Sequence of chain A:
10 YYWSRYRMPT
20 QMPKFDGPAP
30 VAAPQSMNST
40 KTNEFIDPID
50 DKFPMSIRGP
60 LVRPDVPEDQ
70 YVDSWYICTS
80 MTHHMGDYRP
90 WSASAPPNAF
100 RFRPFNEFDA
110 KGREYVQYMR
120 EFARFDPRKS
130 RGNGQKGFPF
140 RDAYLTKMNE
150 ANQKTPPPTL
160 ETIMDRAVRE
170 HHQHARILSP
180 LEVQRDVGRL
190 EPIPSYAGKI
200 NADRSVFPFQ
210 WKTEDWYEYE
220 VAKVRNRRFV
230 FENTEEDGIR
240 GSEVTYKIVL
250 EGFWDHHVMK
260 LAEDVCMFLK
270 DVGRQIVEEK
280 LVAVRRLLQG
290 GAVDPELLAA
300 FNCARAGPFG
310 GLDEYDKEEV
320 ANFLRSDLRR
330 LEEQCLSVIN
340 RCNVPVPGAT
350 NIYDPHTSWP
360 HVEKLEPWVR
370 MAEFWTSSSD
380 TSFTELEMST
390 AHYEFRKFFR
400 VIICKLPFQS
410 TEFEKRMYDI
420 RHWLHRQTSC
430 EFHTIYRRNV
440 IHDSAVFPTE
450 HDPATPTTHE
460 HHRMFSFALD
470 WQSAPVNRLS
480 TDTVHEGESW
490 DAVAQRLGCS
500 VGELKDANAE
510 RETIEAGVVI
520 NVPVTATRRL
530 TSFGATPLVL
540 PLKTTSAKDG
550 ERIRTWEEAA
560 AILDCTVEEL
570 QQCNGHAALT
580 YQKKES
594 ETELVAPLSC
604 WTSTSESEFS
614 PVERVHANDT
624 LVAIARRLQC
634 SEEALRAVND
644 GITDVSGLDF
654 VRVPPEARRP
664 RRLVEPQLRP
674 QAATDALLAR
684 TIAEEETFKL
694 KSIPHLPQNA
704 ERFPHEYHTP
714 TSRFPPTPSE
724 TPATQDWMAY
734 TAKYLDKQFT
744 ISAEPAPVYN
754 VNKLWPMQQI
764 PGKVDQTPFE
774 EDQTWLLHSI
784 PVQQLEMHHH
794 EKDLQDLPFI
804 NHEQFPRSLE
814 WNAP

Sequence of chain B:
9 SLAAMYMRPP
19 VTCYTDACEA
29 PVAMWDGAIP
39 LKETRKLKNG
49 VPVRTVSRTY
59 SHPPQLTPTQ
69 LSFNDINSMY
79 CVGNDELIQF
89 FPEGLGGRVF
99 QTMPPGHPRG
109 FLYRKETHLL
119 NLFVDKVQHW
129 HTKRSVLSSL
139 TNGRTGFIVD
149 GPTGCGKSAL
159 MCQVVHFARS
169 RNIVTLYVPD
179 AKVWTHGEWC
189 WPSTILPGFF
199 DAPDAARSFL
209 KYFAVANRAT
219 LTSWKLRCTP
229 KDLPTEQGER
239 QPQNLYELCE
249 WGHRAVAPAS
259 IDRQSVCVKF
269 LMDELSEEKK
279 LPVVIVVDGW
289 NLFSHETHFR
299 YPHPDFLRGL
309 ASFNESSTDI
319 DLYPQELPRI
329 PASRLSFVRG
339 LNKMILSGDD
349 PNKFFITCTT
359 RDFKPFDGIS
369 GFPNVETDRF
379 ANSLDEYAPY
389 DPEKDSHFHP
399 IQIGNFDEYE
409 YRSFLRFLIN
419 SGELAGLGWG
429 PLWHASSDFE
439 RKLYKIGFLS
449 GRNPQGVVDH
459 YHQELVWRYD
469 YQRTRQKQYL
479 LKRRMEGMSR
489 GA

This data describes a binding interaction between two proteins.

Residue-level contacts at the interface:
Residue T727 in chain A interacts with residue L325 in chain B (closest heavy-atom distance 3.2 Å).
Residue T727 in chain A interacts with residue P326 in chain B (closest heavy-atom distance 3.1 Å).
Residue P771 in chain A interacts with residue E324 in chain B (closest heavy-atom distance 4.3 Å).
Residue T158 in chain A contacts residue E406 in chain B (closest heavy-atom distance 3.1 Å).
Residue T777 in chain A is in contact with residue Q323 in chain B (closest heavy-atom distance 4.3 Å).
Residue Y737 in chain A contacts residue L305 in chain B (closest heavy-atom distance 4.1 Å).
Residue W730 in chain A interacts with residue Y299 in chain B (closest heavy-atom distance 3.4 Å).
Residue P721 in chain A contacts residue D317 in chain B (closest heavy-atom distance 3.2 Å).
Residue W730 in chain A is in contact with residue R332 in chain B (closest heavy-atom distance 3.5 Å).
Residue T161 in chain A interacts with residue E406 in chain B (closest heavy-atom distance 4.0 Å).
Residue W730 in chain A is in contact with residue P329 in chain B (closest heavy-atom distance 4.0 Å).
Residue T777 in chain A contacts residue E324 in chain B (closest heavy-atom distance 3.5 Å).
Residue H781 in chain A contacts residue P322 in chain B (closest heavy-atom distance 3.6 Å).
Residue F742 in chain A is in contact with residue R332 in chain B (closest heavy-atom distance 3.7 Å).
Residue S722 in chain A contacts residue D317 in chain B (closest heavy-atom distance 3.1 Å).
Residue P721 in chain A is in contact with residue Y321 in chain B (closest heavy-atom distance 4.4 Å).
Residue Y733 in chain A interacts with residue P300 in chain B (closest heavy-atom distance 2.6 Å).
Residue Y216 in chain A contacts residue I367 in chain B (closest heavy-atom distance 3.7 Å).
Residue F772 in chain A interacts with residue E324 in chain B (closest heavy-atom distance 3.4 Å).
Residue H781 in chain A is in contact with residue Y321 in chain B (closest heavy-atom distance 3.7 Å).
Residue Y216 in chain A is in contact with residue D365 in chain B (closest heavy-atom distance 4.3 Å).
Residue P707 in chain A interacts with residue L320 in chain B (closest heavy-atom distance 4.2 Å).
Residue Y737 in chain A is in contact with residue P302 in chain B (closest heavy-atom distance 3.5 Å).
Residue Y216 in chain A contacts residue G366 in chain B (closest heavy-atom distance 3.9 Å).
Residue L780 in chain A is in contact with residue P322 in chain B (closest heavy-atom distance 3.8 Å).
Residue T734 in chain A interacts with residue Y299 in chain B (closest heavy-atom distance 3.9 Å).
Residue T724 in chain A is in contact with residue P302 in chain B (closest heavy-atom distance 3.4 Å).
Residue P719 in chain A contacts residue Y321 in chain B (closest heavy-atom distance 3.6 Å).
Residue E773 in chain A contacts residue R298 in chain B (closest heavy-atom distance 2.9 Å).
Residue E704 in chain A contacts residue E313 in chain B (closest heavy-atom distance 4.2 Å).
Residue E160 in chain A interacts with residue Y407 in chain B (closest heavy-atom distance 3.1 Å).
Residue T212 in chain A interacts with residue D365 in chain B (closest heavy-atom distance 3.2 Å).
Residue T158 in chain A interacts with residue D405 in chain B (closest heavy-atom distance 4.2 Å).
Residue T734 in chain A interacts with residue R332 in chain B (closest heavy-atom distance 4.2 Å).
Residue L738 in chain A interacts with residue F198 in chain B (closest heavy-atom distance 3.9 Å).
Residue R705 in chain A interacts with residue E313 in chain B (closest heavy-atom distance 3.5 Å).
Residue E773 in chain A contacts residue E324 in chain B (closest heavy-atom distance 2.6 Å).
Residue T777 in chain A contacts residue P322 in chain B (closest heavy-atom distance 3.6 Å).
Residue Q769 in chain A interacts with residue P322 in chain B (closest heavy-atom distance 4.2 Å).
Residue D729 in chain A contacts residue P326 in chain B (closest heavy-atom distance 4.0 Å).
Residue W730 in chain A is in contact with residue P326 in chain B (closest heavy-atom distance 4.0 Å).
Residue S782 in chain A is in contact with residue Y321 in chain B (closest heavy-atom distance 4.5 Å).
Residue E774 in chain A interacts with residue R298 in chain B (closest heavy-atom distance 3.2 Å).
Residue T727 in chain A interacts with residue P302 in chain B (closest heavy-atom distance 4.3 Å).
Residue P721 in chain A interacts with residue Q323 in chain B (closest heavy-atom distance 3.5 Å).
Residue L738 in chain A interacts with residue G196 in chain B (closest heavy-atom distance 4.2 Å).
Residue T724 in chain A contacts residue H301 in chain B (closest heavy-atom distance 3.6 Å).
Residue M163 in chain A contacts residue Y407 in chain B (closest heavy-atom distance 4.0 Å).
Residue Y733 in chain A is in contact with residue Y299 in chain B (closest heavy-atom distance 3.4 Å).
Residue Y733 in chain A is in contact with residue L325 in chain B (closest heavy-atom distance 4.5 Å).
Residue Y733 in chain A interacts with residue L305 in chain B (closest heavy-atom distance 3.7 Å).
Residue L738 in chain A interacts with residue Y299 in chain B (closest heavy-atom distance 3.6 Å).
Residue E774 in chain A is in contact with residue E324 in chain B (closest heavy-atom distance 2.8 Å).
Residue D739 in chain A is in contact with residue G196 in chain B (closest heavy-atom distance 4.3 Å).
Residue W730 in chain A contacts residue R327 in chain B (closest heavy-atom distance 4.2 Å).
Residue L159 in chain A is in contact with residue Y407 in chain B (closest heavy-atom distance 4.0 Å).
Residue Y733 in chain A interacts with residue P302 in chain B (closest heavy-atom distance 4.1 Å).
Residue E160 in chain A contacts residue E406 in chain B (closest heavy-atom distance 3.6 Å).
Residue D739 in chain A contacts residue P195 in chain B (closest heavy-atom distance 4.2 Å).
Residue P707 in chain A interacts with residue Y321 in chain B (closest heavy-atom distance 3.9 Å).